Residue-level contacts at the interface:
Residue R89 in chain B contacts residue E88 in chain A (closest heavy-atom distance 3.3 Å).
Residue P29 in chain B contacts residue M70 in chain A (closest heavy-atom distance 3.8 Å).
Residue L85 in chain B contacts residue V82 in chain A (closest heavy-atom distance 3.6 Å).
Residue L51 in chain B contacts residue V57 in chain A (closest heavy-atom distance 3.9 Å).
Residue E88 in chain B interacts with residue K93 in chain A (closest heavy-atom distance 3.5 Å).
Residue P29 in chain B is in contact with residue L74 in chain A (closest heavy-atom distance 3.7 Å).
Residue V43 in chain B is in contact with residue K63 in chain A (closest heavy-atom distance 3.4 Å).
Residue M68 in chain B is in contact with residue V67 in chain A (closest heavy-atom distance 3.7 Å).
Residue K63 in chain B interacts with residue E47 in chain A (closest heavy-atom distance 2.8 Å).
Residue L74 in chain B interacts with residue V75 in chain A (closest heavy-atom distance 3.6 Å).
Residue T73 in chain B is in contact with residue P29 in chain A (closest heavy-atom distance 3.8 Å).
Residue A81 in chain B contacts residue V82 in chain A (closest heavy-atom distance 3.9 Å).
Residue V82 in chain B interacts with residue L85 in chain A (closest heavy-atom distance 3.8 Å).
Residue V67 in chain B is in contact with residue M68 in chain A (closest heavy-atom distance 3.7 Å).
Residue R66 in chain B is in contact with residue L25 in chain A (closest heavy-atom distance 3.1 Å).
Residue L48 in chain B contacts residue L60 in chain A (closest heavy-atom distance 3.7 Å).
Residue M70 in chain B interacts with residue L32 in chain A (closest heavy-atom distance 3.6 Å).
Residue R86 in chain B interacts with residue L85 in chain A (closest heavy-atom distance 3.7 Å).
Residue V96 in chain B interacts with residue L92 in chain A (closest heavy-atom distance 3.8 Å).
Residue L74 in chain B is in contact with residue P29 in chain A (closest heavy-atom distance 3.6 Å).
Residue L92 in chain B interacts with residue R89 in chain A (closest heavy-atom distance 3.6 Å).
Residue V96 in chain B contacts residue E95 in chain A (closest heavy-atom distance 3.4 Å).
Residue R100 in chain B contacts residue E95 in chain A (closest heavy-atom distance 2.9 Å).
Residue L71 in chain B contacts residue L74 in chain A (closest heavy-atom distance 3.5 Å).
Residue K63 in chain B interacts with residue D21 in chain A (closest heavy-atom distance 3.3 Å).
Residue V96 in chain B contacts residue V96 in chain A (closest heavy-atom distance 3.7 Å).
Residue D21 in chain B contacts residue K63 in chain A (closest heavy-atom distance 3.6 Å).
Residue R89 in chain B contacts residue L85 in chain A (closest heavy-atom distance 3.6 Å).
Residue L99 in chain B interacts with residue L99 in chain A (closest heavy-atom distance 3.8 Å).
Residue E95 in chain B is in contact with residue V96 in chain A (closest heavy-atom distance 3.3 Å).
Residue L51 in chain B contacts residue R56 in chain A (closest heavy-atom distance 3.8 Å).
Residue V75 in chain B is in contact with residue L74 in chain A (closest heavy-atom distance 3.5 Å).
Residue L32 in chain B interacts with residue M70 in chain A (closest heavy-atom distance 3.5 Å).
Residue K63 in chain B contacts residue L25 in chain A (closest heavy-atom distance 3.6 Å).
Residue A50 in chain B interacts with residue R56 in chain A (closest heavy-atom distance 3.0 Å).
Residue R66 in chain B is in contact with residue K27 in chain A (closest heavy-atom distance 3.4 Å).
Residue R56 in chain B interacts with residue A50 in chain A (closest heavy-atom distance 3.3 Å).
Residue R89 in chain B contacts residue L92 in chain A (closest heavy-atom distance 3.6 Å).
Residue E88 in chain B is in contact with residue R89 in chain A (closest heavy-atom distance 3.0 Å).
Residue K93 in chain B contacts residue E88 in chain A (closest heavy-atom distance 3.2 Å).
Residue E47 in chain B contacts residue L60 in chain A (closest heavy-atom distance 3.7 Å).
Residue L60 in chain B interacts with residue L48 in chain A (closest heavy-atom distance 3.7 Å).
Residue E95 in chain B contacts residue R100 in chain A (closest heavy-atom distance 3.0 Å).
Residue P29 in chain B interacts with residue T73 in chain A (closest heavy-atom distance 3.6 Å).
Residue K27 in chain B interacts with residue R66 in chain A (closest heavy-atom distance 3.1 Å).
Residue K93 in chain B interacts with residue L92 in chain A (closest heavy-atom distance 3.8 Å).
Residue L25 in chain B is in contact with residue R66 in chain A (closest heavy-atom distance 2.9 Å).
Residue L30 in chain B is in contact with residue E77 in chain A (closest heavy-atom distance 3.6 Å).
Residue L60 in chain B interacts with residue E47 in chain A (closest heavy-atom distance 3.9 Å).
Residue L99 in chain B is in contact with residue R100 in chain A (closest heavy-atom distance 3.8 Å).
Residue V67 in chain B interacts with residue I40 in chain A (closest heavy-atom distance 3.9 Å).
Residue I40 in chain B is in contact with residue M70 in chain A (closest heavy-atom distance 3.7 Å).
Residue L74 in chain B contacts residue L30 in chain A (closest heavy-atom distance 3.9 Å).
Residue L85 in chain B contacts residue R89 in chain A (closest heavy-atom distance 3.5 Å).
Residue V82 in chain B interacts with residue V82 in chain A (closest heavy-atom distance 3.7 Å).
Residue E47 in chain B is in contact with residue K63 in chain A (closest heavy-atom distance 2.9 Å).
Residue L92 in chain B is in contact with residue L92 in chain A (closest heavy-atom distance 3.8 Å).
Residue L30 in chain B contacts residue L74 in chain A (closest heavy-atom distance 3.8 Å).
Residue V67 in chain B is in contact with residue V67 in chain A (closest heavy-atom distance 3.7 Å).
Residue I64 in chain B is in contact with residue I64 in chain A (closest heavy-atom distance 3.5 Å).

Sequence of chain B:
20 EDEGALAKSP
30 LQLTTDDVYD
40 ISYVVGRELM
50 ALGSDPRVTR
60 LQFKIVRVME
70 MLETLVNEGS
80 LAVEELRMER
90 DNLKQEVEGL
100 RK

Sequence of chain A:
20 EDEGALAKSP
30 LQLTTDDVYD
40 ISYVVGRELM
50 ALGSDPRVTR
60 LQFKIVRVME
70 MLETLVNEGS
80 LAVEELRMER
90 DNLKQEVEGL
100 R

This data describes a binding interaction between two proteins.